Sequence of chain A:
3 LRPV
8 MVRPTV

Sequence of chain B:
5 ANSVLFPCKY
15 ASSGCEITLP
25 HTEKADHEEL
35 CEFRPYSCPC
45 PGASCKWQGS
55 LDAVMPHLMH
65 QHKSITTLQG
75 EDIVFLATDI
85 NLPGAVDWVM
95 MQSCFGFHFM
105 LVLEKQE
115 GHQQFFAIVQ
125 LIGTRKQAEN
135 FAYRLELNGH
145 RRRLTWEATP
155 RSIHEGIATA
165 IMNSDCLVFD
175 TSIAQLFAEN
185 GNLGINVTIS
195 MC

Contacts between the two chains:
Residue V78 in chain B interacts with residue R4 in chain A (closest heavy-atom distance 3.7 Å).
Residue T82 in chain B is in contact with residue R10 in chain A (closest heavy-atom distance 3.6 Å).
Residue W92 in chain B interacts with residue P11 in chain A (closest heavy-atom distance 3.5 Å).
Residue L86 in chain B contacts residue P11 in chain A (closest heavy-atom distance 3.9 Å).
Residue D76 in chain B contacts residue L3 in chain A (closest heavy-atom distance 4.0 Å).
Residue V191 in chain B contacts residue R4 in chain A (closest heavy-atom distance 3.8 Å).
Residue V90 in chain B contacts residue T12 in chain A (closest heavy-atom distance 3.6 Å).
Residue N190 in chain B contacts residue R4 in chain A (closest heavy-atom distance 3.3 Å).
Residue I77 in chain B contacts residue R4 in chain A (closest heavy-atom distance 2.9 Å).
Residue M94 in chain B contacts residue V9 in chain A (closest heavy-atom distance 3.7 Å).
Residue L80 in chain B is in contact with residue V9 in chain A (closest heavy-atom distance 2.9 Å).
Residue V93 in chain B contacts residue R10 in chain A (closest heavy-atom distance 5.0 Å).
Residue R138 in chain B contacts residue R4 in chain A (closest heavy-atom distance 4.2 Å).
Residue D83 in chain B interacts with residue P11 in chain A (closest heavy-atom distance 4.4 Å).
Residue W92 in chain B contacts residue R10 in chain A (closest heavy-atom distance 3.6 Å).
Residue T82 in chain B contacts residue M8 in chain A (closest heavy-atom distance 4.7 Å).
Residue F79 in chain B contacts residue V9 in chain A (closest heavy-atom distance 3.5 Å).
Residue A89 in chain B contacts residue V13 in chain A (closest heavy-atom distance 3.5 Å).
Residue D76 in chain B interacts with residue P5 in chain A (closest heavy-atom distance 3.5 Å).
Residue D91 in chain B contacts residue P11 in chain A (closest heavy-atom distance 3.4 Å).
Residue L72 in chain B interacts with residue V6 in chain A (closest heavy-atom distance 3.7 Å).
Residue D91 in chain B is in contact with residue R10 in chain A (closest heavy-atom distance 4.2 Å).
Residue L80 in chain B interacts with residue V6 in chain A (closest heavy-atom distance 4.3 Å).
Residue I77 in chain B contacts residue P5 in chain A (closest heavy-atom distance 3.7 Å).
Residue A81 in chain B contacts residue V9 in chain A (closest heavy-atom distance 3.9 Å).
Residue V90 in chain B interacts with residue V13 in chain A (closest heavy-atom distance 3.8 Å).
Residue A89 in chain B interacts with residue T12 in chain A (closest heavy-atom distance 4.6 Å).
Residue T82 in chain B is in contact with residue P11 in chain A (closest heavy-atom distance 3.5 Å).
Residue T192 in chain B interacts with residue R4 in chain A (closest heavy-atom distance 3.2 Å).
Residue W92 in chain B is in contact with residue V9 in chain A (closest heavy-atom distance 3.5 Å).
Residue V93 in chain B interacts with residue V9 in chain A (closest heavy-atom distance 3.3 Å).
Residue D91 in chain B contacts residue T12 in chain A (closest heavy-atom distance 2.7 Å).
Residue D76 in chain B interacts with residue R4 in chain A (closest heavy-atom distance 2.7 Å).
Residue V90 in chain B contacts residue P11 in chain A (closest heavy-atom distance 3.3 Å).
Residue V93 in chain B contacts residue T12 in chain A (closest heavy-atom distance 4.9 Å).
Residue W92 in chain B interacts with residue T12 in chain A (closest heavy-atom distance 4.9 Å).
Residue T82 in chain B contacts residue V9 in chain A (closest heavy-atom distance 3.2 Å).
Residue L80 in chain B contacts residue M8 in chain A (closest heavy-atom distance 3.8 Å).
Residue V78 in chain B interacts with residue V6 in chain A (closest heavy-atom distance 3.6 Å).
Residue V78 in chain B contacts residue P5 in chain A (closest heavy-atom distance 2.8 Å).
Residue L72 in chain B contacts residue P5 in chain A (closest heavy-atom distance 3.7 Å).
Residue Q73 in chain B contacts residue P5 in chain A (closest heavy-atom distance 3.8 Å).

The following describes two proteins that form a bound complex.